This data describes a binding interaction between two proteins.

Sequence of protein 2:
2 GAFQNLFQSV

Sequence of protein 1:
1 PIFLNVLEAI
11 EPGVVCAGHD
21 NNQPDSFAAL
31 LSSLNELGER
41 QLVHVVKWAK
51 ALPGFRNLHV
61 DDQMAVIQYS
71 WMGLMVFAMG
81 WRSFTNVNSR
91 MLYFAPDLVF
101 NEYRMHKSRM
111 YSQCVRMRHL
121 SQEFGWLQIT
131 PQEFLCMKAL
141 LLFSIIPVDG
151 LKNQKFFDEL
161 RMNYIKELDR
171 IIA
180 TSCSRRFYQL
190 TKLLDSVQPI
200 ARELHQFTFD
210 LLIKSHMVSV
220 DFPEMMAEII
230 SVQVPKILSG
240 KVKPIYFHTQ

Interface contacts:
Residue L42 in protein 1 contacts residue L7 in protein 2 (closest heavy-atom distance 4.5 Å).
Residue I67 in protein 1 contacts residue F4 in protein 2 (closest heavy-atom distance 3.7 Å).
Residue E227 in protein 1 contacts residue A3 in protein 2 (closest heavy-atom distance 2.6 Å).
Residue I67 in protein 1 interacts with residue F8 in protein 2 (closest heavy-atom distance 3.9 Å).
Residue M64 in protein 1 contacts residue F8 in protein 2 (closest heavy-atom distance 3.6 Å).
Residue K47 in protein 1 contacts residue V11 in protein 2 (closest heavy-atom distance 4.2 Å).
Residue V46 in protein 1 interacts with residue F4 in protein 2 (closest heavy-atom distance 3.8 Å).
Residue L42 in protein 1 contacts residue F4 in protein 2 (closest heavy-atom distance 4.1 Å).
Residue Q63 in protein 1 interacts with residue F8 in protein 2 (closest heavy-atom distance 3.5 Å).
Residue V43 in protein 1 interacts with residue L7 in protein 2 (closest heavy-atom distance 4.0 Å).
Residue M224 in protein 1 contacts residue F4 in protein 2 (closest heavy-atom distance 4.2 Å).
Residue M64 in protein 1 contacts residue F4 in protein 2 (closest heavy-atom distance 3.8 Å).
Residue Q68 in protein 1 is in contact with residue F4 in protein 2 (closest heavy-atom distance 3.5 Å).
Residue K50 in protein 1 interacts with residue Q9 in protein 2 (closest heavy-atom distance 4.7 Å).
Residue V43 in protein 1 interacts with residue V11 in protein 2 (closest heavy-atom distance 5.0 Å).
Residue E227 in protein 1 contacts residue Q5 in protein 2 (closest heavy-atom distance 4.8 Å).
Residue V60 in protein 1 is in contact with residue F8 in protein 2 (closest heavy-atom distance 4.0 Å).
Residue K50 in protein 1 interacts with residue F8 in protein 2 (closest heavy-atom distance 2.8 Å).
Residue K50 in protein 1 is in contact with residue V11 in protein 2 (closest heavy-atom distance 2.9 Å).
Residue E227 in protein 1 interacts with residue G2 in protein 2 (closest heavy-atom distance 3.4 Å).
Residue F55 in protein 1 interacts with residue F8 in protein 2 (closest heavy-atom distance 4.6 Å).
Residue M224 in protein 1 contacts residue A3 in protein 2 (closest heavy-atom distance 3.9 Å).
Residue V46 in protein 1 interacts with residue L7 in protein 2 (closest heavy-atom distance 3.9 Å).
Residue V46 in protein 1 contacts residue V11 in protein 2 (closest heavy-atom distance 3.7 Å).
Residue E227 in protein 1 interacts with residue F4 in protein 2 (closest heavy-atom distance 3.1 Å).
Residue M224 in protein 1 contacts residue L7 in protein 2 (closest heavy-atom distance 3.2 Å).
Residue E223 in protein 1 interacts with residue A3 in protein 2 (closest heavy-atom distance 3.6 Å).
Residue I228 in protein 1 contacts residue F4 in protein 2 (closest heavy-atom distance 3.7 Å).
Residue V46 in protein 1 contacts residue F8 in protein 2 (closest heavy-atom distance 4.1 Å).
Residue M64 in protein 1 interacts with residue Q5 in protein 2 (closest heavy-atom distance 3.5 Å).